Residue-level contacts at the interface:
Residue F32 in the second protein contacts residue L7 in the first protein (closest heavy-atom distance 3.6 Å).
Residue Y91 in the second protein interacts with residue D6 in the first protein (closest heavy-atom distance 3.3 Å).
Residue I56 in the second protein interacts with residue D1 in the first protein (closest heavy-atom distance 3.5 Å).
Residue L54 in the second protein contacts residue D1 in the first protein (closest heavy-atom distance 3.9 Å).
Residue M55 in the second protein is in contact with residue D1 in the first protein (closest heavy-atom distance 4.1 Å).
Residue Y49 in the second protein interacts with residue E5 in the first protein (closest heavy-atom distance 3.5 Å).
Residue R50 in the second protein is in contact with residue E5 in the first protein (closest heavy-atom distance 3.0 Å).
Residue D92 in the second protein interacts with residue L7 in the first protein (closest heavy-atom distance 3.3 Å).
Residue F94 in the second protein is in contact with residue K10 in the first protein (closest heavy-atom distance 4.7 Å).
Residue R53 in the second protein contacts residue E5 in the first protein (closest heavy-atom distance 3.9 Å).
Residue Y49 in the second protein interacts with residue D1 in the first protein (closest heavy-atom distance 3.3 Å).
Residue F32 in the second protein interacts with residue E5 in the first protein (closest heavy-atom distance 3.4 Å).
Residue Y49 in the second protein interacts with residue D6 in the first protein (closest heavy-atom distance 4.5 Å).
Residue Y49 in the second protein interacts with residue A2 in the first protein (closest heavy-atom distance 3.5 Å).
Residue F94 in the second protein interacts with residue A9 in the first protein (closest heavy-atom distance 4.8 Å).
Residue D93 in the second protein contacts residue L7 in the first protein (closest heavy-atom distance 4.8 Å).
Residue Y91 in the second protein interacts with residue L7 in the first protein (closest heavy-atom distance 3.2 Å).
Residue F32 in the second protein interacts with residue D6 in the first protein (closest heavy-atom distance 4.8 Å).
Residue F94 in the second protein is in contact with residue L11 in the first protein (closest heavy-atom distance 3.1 Å).
Residue Y91 in the second protein interacts with residue E5 in the first protein (closest heavy-atom distance 3.6 Å).

Sequence of the first protein:
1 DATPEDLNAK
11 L

Sequence of the second protein:
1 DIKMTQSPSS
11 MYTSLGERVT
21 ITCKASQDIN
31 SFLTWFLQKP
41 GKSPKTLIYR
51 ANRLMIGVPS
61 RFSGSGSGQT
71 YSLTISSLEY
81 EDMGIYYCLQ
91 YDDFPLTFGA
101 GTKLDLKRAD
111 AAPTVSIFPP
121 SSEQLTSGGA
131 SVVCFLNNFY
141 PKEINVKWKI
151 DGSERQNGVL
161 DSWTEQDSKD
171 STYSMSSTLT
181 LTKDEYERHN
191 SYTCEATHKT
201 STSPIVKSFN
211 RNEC

The following describes two proteins that form a bound complex.